The following describes two proteins that form a bound complex.

Sequence of the second protein:
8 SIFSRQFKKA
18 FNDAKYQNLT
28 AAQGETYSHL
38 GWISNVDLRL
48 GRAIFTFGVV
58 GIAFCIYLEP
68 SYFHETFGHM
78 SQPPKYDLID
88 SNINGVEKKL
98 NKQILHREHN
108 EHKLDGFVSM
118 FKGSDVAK

Sequence of the first protein:
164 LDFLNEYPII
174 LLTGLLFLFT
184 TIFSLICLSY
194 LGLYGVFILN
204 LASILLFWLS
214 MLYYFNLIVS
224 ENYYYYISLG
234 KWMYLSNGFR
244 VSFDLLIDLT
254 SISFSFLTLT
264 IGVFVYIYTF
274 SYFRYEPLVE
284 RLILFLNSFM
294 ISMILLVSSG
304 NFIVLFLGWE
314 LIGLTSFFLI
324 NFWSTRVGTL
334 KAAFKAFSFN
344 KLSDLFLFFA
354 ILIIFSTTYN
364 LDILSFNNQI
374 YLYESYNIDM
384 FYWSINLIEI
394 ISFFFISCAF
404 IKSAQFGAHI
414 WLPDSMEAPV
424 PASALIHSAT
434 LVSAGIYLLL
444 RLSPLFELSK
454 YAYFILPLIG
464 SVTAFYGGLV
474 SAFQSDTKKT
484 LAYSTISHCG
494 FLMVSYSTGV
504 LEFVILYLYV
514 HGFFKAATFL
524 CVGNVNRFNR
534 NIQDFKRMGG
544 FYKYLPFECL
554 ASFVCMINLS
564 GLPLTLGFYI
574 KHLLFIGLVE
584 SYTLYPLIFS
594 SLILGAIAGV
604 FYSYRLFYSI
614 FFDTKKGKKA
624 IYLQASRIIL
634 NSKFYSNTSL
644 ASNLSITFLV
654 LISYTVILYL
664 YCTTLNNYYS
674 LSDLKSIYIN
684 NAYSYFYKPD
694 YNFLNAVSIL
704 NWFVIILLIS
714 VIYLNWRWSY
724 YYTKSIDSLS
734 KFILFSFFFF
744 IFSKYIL

Residue-level contacts at the interface:
Residue S701 in the first protein interacts with residue E72 in the second protein (closest heavy-atom distance 3.2 Å).
Residue L697 in the first protein interacts with residue E72 in the second protein (closest heavy-atom distance 3.9 Å).
Residue F743 in the first protein interacts with residue M77 in the second protein (closest heavy-atom distance 3.8 Å).
Residue T641 in the first protein contacts residue D44 in the second protein (closest heavy-atom distance 3.1 Å).
Residue Y638 in the first protein contacts residue W39 in the second protein (closest heavy-atom distance 3.2 Å).
Residue L567 in the first protein is in contact with residue I63 in the second protein (closest heavy-atom distance 3.7 Å).
Residue V653 in the first protein interacts with residue I51 in the second protein (closest heavy-atom distance 3.9 Å).
Residue Y572 in the first protein contacts residue E66 in the second protein (closest heavy-atom distance 2.4 Å).
Residue S746 in the first protein contacts residue S78 in the second protein (closest heavy-atom distance 3.3 Å).
Residue P566 in the first protein is in contact with residue Y69 in the second protein (closest heavy-atom distance 3.6 Å).
Residue Y638 in the first protein interacts with residue S41 in the second protein (closest heavy-atom distance 2.7 Å).
Residue K747 in the first protein contacts residue M77 in the second protein (closest heavy-atom distance 3.7 Å).
Residue K747 in the first protein contacts residue H76 in the second protein (closest heavy-atom distance 3.4 Å).
Residue K622 in the first protein contacts residue N25 in the second protein (closest heavy-atom distance 2.9 Å).
Residue P549 in the first protein interacts with residue L45 in the second protein (closest heavy-atom distance 3.9 Å).
Residue L567 in the first protein interacts with residue I59 in the second protein (closest heavy-atom distance 3.8 Å).
Residue S639 in the first protein contacts residue D44 in the second protein (closest heavy-atom distance 2.5 Å).
Residue L643 in the first protein is in contact with residue V43 in the second protein (closest heavy-atom distance 3.7 Å).
Residue P549 in the first protein interacts with residue I40 in the second protein (closest heavy-atom distance 3.6 Å).
Residue F550 in the first protein is in contact with residue L47 in the second protein (closest heavy-atom distance 3.7 Å).
Residue S629 in the first protein interacts with residue H36 in the second protein (closest heavy-atom distance 3.9 Å).
Residue S629 in the first protein is in contact with residue Y34 in the second protein (closest heavy-atom distance 3.7 Å).
Residue I560 in the first protein is in contact with residue I59 in the second protein (closest heavy-atom distance 3.7 Å).
Residue I708 in the first protein is in contact with residue T73 in the second protein (closest heavy-atom distance 3.7 Å).
Residue W705 in the first protein is in contact with residue T73 in the second protein (closest heavy-atom distance 3.1 Å).
Residue N646 in the first protein is in contact with residue D44 in the second protein (closest heavy-atom distance 2.5 Å).
Residue L567 in the first protein contacts residue F70 in the second protein (closest heavy-atom distance 3.7 Å).
Residue L553 in the first protein is in contact with residue F52 in the second protein (closest heavy-atom distance 3.8 Å).
Residue S629 in the first protein interacts with residue L37 in the second protein (closest heavy-atom distance 3.7 Å).
Residue F550 in the first protein is in contact with residue D44 in the second protein (closest heavy-atom distance 3.4 Å).
Residue F743 in the first protein contacts residue F74 in the second protein (closest heavy-atom distance 3.8 Å).
Residue F550 in the first protein interacts with residue G48 in the second protein (closest heavy-atom distance 3.4 Å).
Residue I631 in the first protein is in contact with residue Y34 in the second protein (closest heavy-atom distance 3.1 Å).
Residue R630 in the first protein interacts with residue W39 in the second protein (closest heavy-atom distance 3.1 Å).
Residue K747 in the first protein interacts with residue S78 in the second protein (closest heavy-atom distance 3.9 Å).
Residue I708 in the first protein is in contact with residue Y69 in the second protein (closest heavy-atom distance 3.8 Å).
Residue L626 in the first protein is in contact with residue S35 in the second protein (closest heavy-atom distance 3.8 Å).
Residue S746 in the first protein contacts residue M77 in the second protein (closest heavy-atom distance 3.5 Å).
Residue N704 in the first protein is in contact with residue T73 in the second protein (closest heavy-atom distance 3.3 Å).
Residue N634 in the first protein is in contact with residue W39 in the second protein (closest heavy-atom distance 3.4 Å).
Residue K546 in the first protein is in contact with residue L37 in the second protein (closest heavy-atom distance 2.4 Å).
Residue L553 in the first protein interacts with residue G48 in the second protein (closest heavy-atom distance 3.4 Å).
Residue Y547 in the first protein interacts with residue L37 in the second protein (closest heavy-atom distance 3.6 Å).
Residue N646 in the first protein contacts residue L47 in the second protein (closest heavy-atom distance 3.6 Å).
Residue K622 in the first protein interacts with residue T27 in the second protein (closest heavy-atom distance 3.5 Å).
Residue L643 in the first protein contacts residue L47 in the second protein (closest heavy-atom distance 3.9 Å).
Residue R630 in the first protein contacts residue Y34 in the second protein (closest heavy-atom distance 3.1 Å).
Residue L626 in the first protein is in contact with residue N25 in the second protein (closest heavy-atom distance 3.6 Å).
Residue F556 in the first protein interacts with residue F52 in the second protein (closest heavy-atom distance 3.6 Å).
Residue L553 in the first protein interacts with residue R49 in the second protein (closest heavy-atom distance 3.7 Å).
Residue N704 in the first protein is in contact with residue Y69 in the second protein (closest heavy-atom distance 3.6 Å).
Residue L750 in the first protein is in contact with residue S78 in the second protein (closest heavy-atom distance 3.3 Å).
Residue L567 in the first protein is in contact with residue C62 in the second protein (closest heavy-atom distance 3.5 Å).
Residue F571 in the first protein interacts with residue Y69 in the second protein (closest heavy-atom distance 3.8 Å).
Residue L654 in the first protein is in contact with residue F54 in the second protein (closest heavy-atom distance 3.7 Å).
Residue Y572 in the first protein is in contact with residue C62 in the second protein (closest heavy-atom distance 3.7 Å).
Residue S639 in the first protein interacts with residue S41 in the second protein (closest heavy-atom distance 3.7 Å).
Residue R630 in the first protein is in contact with residue E32 in the second protein (closest heavy-atom distance 2.9 Å).
Residue Y657 in the first protein is in contact with residue F54 in the second protein (closest heavy-atom distance 3.6 Å).
Residue Y638 in the first protein is in contact with residue L37 in the second protein (closest heavy-atom distance 3.7 Å).